Sequence of protein 2:
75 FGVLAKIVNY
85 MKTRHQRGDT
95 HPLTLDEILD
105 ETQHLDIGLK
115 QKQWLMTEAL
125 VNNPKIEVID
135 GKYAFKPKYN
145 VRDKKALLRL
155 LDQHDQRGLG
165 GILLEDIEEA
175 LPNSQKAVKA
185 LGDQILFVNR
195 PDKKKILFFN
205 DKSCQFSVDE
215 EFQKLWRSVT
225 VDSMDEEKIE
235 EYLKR

These two protein chains interact to form a complex.

Sequence of protein 1:
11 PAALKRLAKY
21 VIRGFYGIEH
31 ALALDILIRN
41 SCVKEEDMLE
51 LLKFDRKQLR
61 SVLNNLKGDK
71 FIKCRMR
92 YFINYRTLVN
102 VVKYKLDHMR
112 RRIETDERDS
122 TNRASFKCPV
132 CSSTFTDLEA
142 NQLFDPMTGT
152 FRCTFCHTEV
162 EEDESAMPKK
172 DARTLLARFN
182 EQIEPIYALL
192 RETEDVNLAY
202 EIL

Residue-level contacts at the interface:
Residue I187 in protein 1 is in contact with residue F210 in protein 2 (closest heavy-atom distance 3.8 Å).
Residue V21 in protein 1 is in contact with residue F210 in protein 2 (closest heavy-atom distance 3.2 Å).
Residue I184 in protein 1 contacts residue V212 in protein 2 (closest heavy-atom distance 3.3 Å).
Residue F25 in protein 1 interacts with residue E215 in protein 2 (closest heavy-atom distance 2.2 Å).
Residue K106 in protein 1 is in contact with residue L219 in protein 2 (closest heavy-atom distance 2.8 Å).
Residue I187 in protein 1 is in contact with residue D213 in protein 2 (closest heavy-atom distance 3.7 Å).
Residue G68 in protein 1 contacts residue D226 in protein 2 (closest heavy-atom distance 2.8 Å).
Residue L52 in protein 1 interacts with residue R161 in protein 2 (closest heavy-atom distance 2.8 Å).
Residue F180 in protein 1 is in contact with residue E214 in protein 2 (closest heavy-atom distance 3.5 Å).
Residue Y105 in protein 1 contacts residue E234 in protein 2 (closest heavy-atom distance 2.2 Å).
Residue D69 in protein 1 contacts residue V225 in protein 2 (closest heavy-atom distance 2.9 Å).
Residue F25 in protein 1 interacts with residue D213 in protein 2 (closest heavy-atom distance 3.8 Å).
Residue K106 in protein 1 contacts residue S222 in protein 2 (closest heavy-atom distance 3.0 Å).
Residue F54 in protein 1 contacts residue R161 in protein 2 (closest heavy-atom distance 3.5 Å).
Residue H109 in protein 1 contacts residue S222 in protein 2 (closest heavy-atom distance 3.7 Å).
Residue L107 in protein 1 contacts residue K218 in protein 2 (closest heavy-atom distance 2.5 Å).
Residue G68 in protein 1 interacts with residue V225 in protein 2 (closest heavy-atom distance 1.3 Å).
Residue I114 in protein 1 is in contact with residue R221 in protein 2 (closest heavy-atom distance 3.5 Å).
Residue Y188 in protein 1 contacts residue V212 in protein 2 (closest heavy-atom distance 3.2 Å).
Residue I187 in protein 1 interacts with residue S211 in protein 2 (closest heavy-atom distance 1.2 Å).
Residue Y105 in protein 1 is in contact with residue T224 in protein 2 (closest heavy-atom distance 3.2 Å).
Residue I187 in protein 1 is in contact with residue V212 in protein 2 (closest heavy-atom distance 2.1 Å).
Residue Y105 in protein 1 contacts residue R221 in protein 2 (closest heavy-atom distance 3.5 Å).
Residue F25 in protein 1 is in contact with residue V212 in protein 2 (closest heavy-atom distance 3.6 Å).
Residue K67 in protein 1 is in contact with residue D226 in protein 2 (closest heavy-atom distance 3.0 Å).
Residue H109 in protein 1 interacts with residue E234 in protein 2 (closest heavy-atom distance 3.5 Å).
Residue G24 in protein 1 interacts with residue E215 in protein 2 (closest heavy-atom distance 2.8 Å).
Residue K106 in protein 1 interacts with residue K218 in protein 2 (closest heavy-atom distance 2.5 Å).
Residue K70 in protein 1 is in contact with residue S227 in protein 2 (closest heavy-atom distance 3.6 Å).
Residue L32 in protein 1 interacts with residue R161 in protein 2 (closest heavy-atom distance 3.1 Å).
Residue K70 in protein 1 contacts residue D226 in protein 2 (closest heavy-atom distance 1.2 Å).
Residue M110 in protein 1 is in contact with residue E214 in protein 2 (closest heavy-atom distance 3.2 Å).
Residue Y20 in protein 1 interacts with residue F210 in protein 2 (closest heavy-atom distance 2.6 Å).
Residue E29 in protein 1 is in contact with residue R194 in protein 2 (closest heavy-atom distance 3.6 Å).
Residue R23 in protein 1 interacts with residue S207 in protein 2 (closest heavy-atom distance 1.4 Å).
Residue R113 in protein 1 contacts residue R221 in protein 2 (closest heavy-atom distance 1.4 Å).
Residue K70 in protein 1 is in contact with residue V225 in protein 2 (closest heavy-atom distance 1.2 Å).
Residue K104 in protein 1 is in contact with residue K238 in protein 2 (closest heavy-atom distance 2.8 Å).
Residue G24 in protein 1 interacts with residue F210 in protein 2 (closest heavy-atom distance 1.3 Å).
Residue D35 in protein 1 contacts residue H158 in protein 2 (closest heavy-atom distance 3.4 Å).
Residue L191 in protein 1 is in contact with residue V212 in protein 2 (closest heavy-atom distance 2.7 Å).
Residue H109 in protein 1 contacts residue R221 in protein 2 (closest heavy-atom distance 1.6 Å).
Residue R23 in protein 1 contacts residue K206 in protein 2 (closest heavy-atom distance 2.8 Å).
Residue L32 in protein 1 interacts with residue F203 in protein 2 (closest heavy-atom distance 2.7 Å).
Residue M110 in protein 1 interacts with residue E215 in protein 2 (closest heavy-atom distance 3.6 Å).
Residue R113 in protein 1 interacts with residue W220 in protein 2 (closest heavy-atom distance 3.5 Å).
Residue Y105 in protein 1 contacts residue V223 in protein 2 (closest heavy-atom distance 3.5 Å).
Residue Q58 in protein 1 interacts with residue R194 in protein 2 (closest heavy-atom distance 3.0 Å).
Residue Y188 in protein 1 is in contact with residue D213 in protein 2 (closest heavy-atom distance 3.8 Å).
Residue Y105 in protein 1 is in contact with residue S222 in protein 2 (closest heavy-atom distance 2.9 Å).
Residue R23 in protein 1 is in contact with residue F210 in protein 2 (closest heavy-atom distance 3.6 Å).
Residue R111 in protein 1 is in contact with residue R221 in protein 2 (closest heavy-atom distance 3.8 Å).
Residue R112 in protein 1 contacts residue R221 in protein 2 (closest heavy-atom distance 2.7 Å).
Residue M110 in protein 1 contacts residue K218 in protein 2 (closest heavy-atom distance 2.0 Å).
Residue N101 in protein 1 interacts with residue E231 in protein 2 (closest heavy-atom distance 3.8 Å).
Residue M110 in protein 1 is in contact with residue D213 in protein 2 (closest heavy-atom distance 1.5 Å).
Residue F25 in protein 1 is in contact with residue F210 in protein 2 (closest heavy-atom distance 2.1 Å).
Residue Y188 in protein 1 is in contact with residue K218 in protein 2 (closest heavy-atom distance 3.8 Å).
Residue R113 in protein 1 interacts with residue Q217 in protein 2 (closest heavy-atom distance 2.1 Å).
Residue M110 in protein 1 is in contact with residue R221 in protein 2 (closest heavy-atom distance 2.9 Å).